These two protein chains interact to form a complex.

Residue-level contacts at the interface:
Residue L439 in chain A contacts residue L446 in chain B (closest heavy-atom distance 3.4 Å).
Residue E442 in chain A is in contact with residue G443 in chain B (closest heavy-atom distance 3.5 Å).
Residue E442 in chain A contacts residue A445 in chain B (closest heavy-atom distance 5.0 Å).
Residue G433 in chain A contacts residue R435 in chain B (closest heavy-atom distance 4.4 Å).
Residue S434 in chain A interacts with residue F436 in chain B (closest heavy-atom distance 5.0 Å).
Residue Y440 in chain A contacts residue L447 in chain B (closest heavy-atom distance 4.4 Å).
Residue I441 in chain A contacts residue A445 in chain B (closest heavy-atom distance 4.3 Å).
Residue F436 in chain A is in contact with residue F436 in chain B (closest heavy-atom distance 3.8 Å).
Residue G433 in chain A interacts with residue G433 in chain B (closest heavy-atom distance 4.0 Å).
Residue S434 in chain A is in contact with residue G433 in chain B (closest heavy-atom distance 3.5 Å).
Residue A445 in chain A interacts with residue I441 in chain B (closest heavy-atom distance 4.0 Å).
Residue I441 in chain A contacts residue L447 in chain B (closest heavy-atom distance 4.5 Å).
Residue K448 in chain A interacts with residue F436 in chain B (closest heavy-atom distance 3.9 Å).
Residue K448 in chain A is in contact with residue R435 in chain B (closest heavy-atom distance 4.6 Å).
Residue L447 in chain A contacts residue F436 in chain B (closest heavy-atom distance 4.7 Å).
Residue E442 in chain A interacts with residue E442 in chain B (closest heavy-atom distance 3.8 Å).
Residue Y440 in chain A interacts with residue A445 in chain B (closest heavy-atom distance 3.1 Å).
Residue S434 in chain A is in contact with residue S434 in chain B (closest heavy-atom distance 3.6 Å).
Residue R435 in chain A interacts with residue K448 in chain B (closest heavy-atom distance 5.0 Å).
Residue G443 in chain A is in contact with residue E442 in chain B (closest heavy-atom distance 3.6 Å).
Residue L446 in chain A is in contact with residue K438 in chain B (closest heavy-atom distance 3.5 Å).
Residue F436 in chain A contacts residue K448 in chain B (closest heavy-atom distance 3.6 Å).
Residue K444 in chain A is in contact with residue Y440 in chain B (closest heavy-atom distance 4.1 Å).
Residue K448 in chain A is in contact with residue K438 in chain B (closest heavy-atom distance 2.7 Å).
Residue L446 in chain A interacts with residue Y440 in chain B (closest heavy-atom distance 2.8 Å).
Residue L446 in chain A is in contact with residue L439 in chain B (closest heavy-atom distance 3.3 Å).
Residue K438 in chain A is in contact with residue L446 in chain B (closest heavy-atom distance 3.7 Å).
Residue L447 in chain A interacts with residue K438 in chain B (closest heavy-atom distance 3.4 Å).
Residue L439 in chain A contacts residue L447 in chain B (closest heavy-atom distance 4.2 Å).
Residue F436 in chain A contacts residue L447 in chain B (closest heavy-atom distance 4.3 Å).
Residue G443 in chain A contacts residue G443 in chain B (closest heavy-atom distance 4.8 Å).
Residue E442 in chain A interacts with residue K444 in chain B (closest heavy-atom distance 2.8 Å).
Residue E437 in chain A contacts residue K448 in chain B (closest heavy-atom distance 2.7 Å).
Residue S434 in chain A is in contact with residue R435 in chain B (closest heavy-atom distance 2.7 Å).
Residue R435 in chain A contacts residue G433 in chain B (closest heavy-atom distance 2.9 Å).
Residue L447 in chain A is in contact with residue I441 in chain B (closest heavy-atom distance 4.2 Å).
Residue F436 in chain A is in contact with residue S434 in chain B (closest heavy-atom distance 3.4 Å).
Residue Y440 in chain A interacts with residue K444 in chain B (closest heavy-atom distance 4.0 Å).
Residue Y440 in chain A is in contact with residue L446 in chain B (closest heavy-atom distance 2.8 Å).
Residue I441 in chain A contacts residue K444 in chain B (closest heavy-atom distance 3.4 Å).
Residue K444 in chain A contacts residue E442 in chain B (closest heavy-atom distance 3.0 Å).
Residue K448 in chain A interacts with residue L439 in chain B (closest heavy-atom distance 4.8 Å).
Residue K438 in chain A is in contact with residue L447 in chain B (closest heavy-atom distance 3.5 Å).
Residue K444 in chain A interacts with residue I441 in chain B (closest heavy-atom distance 3.5 Å).
Residue K448 in chain A is in contact with residue E437 in chain B (closest heavy-atom distance 3.0 Å).
Residue I441 in chain A contacts residue I441 in chain B (closest heavy-atom distance 3.8 Å).
Residue L447 in chain A contacts residue Y440 in chain B (closest heavy-atom distance 4.1 Å).
Residue L447 in chain A is in contact with residue L439 in chain B (closest heavy-atom distance 3.9 Å).
Residue R435 in chain A contacts residue S434 in chain B (closest heavy-atom distance 2.9 Å).
Residue A445 in chain A contacts residue Y440 in chain B (closest heavy-atom distance 3.1 Å).
Residue K438 in chain A is in contact with residue K448 in chain B (closest heavy-atom distance 2.8 Å).

Sequence of chain A:
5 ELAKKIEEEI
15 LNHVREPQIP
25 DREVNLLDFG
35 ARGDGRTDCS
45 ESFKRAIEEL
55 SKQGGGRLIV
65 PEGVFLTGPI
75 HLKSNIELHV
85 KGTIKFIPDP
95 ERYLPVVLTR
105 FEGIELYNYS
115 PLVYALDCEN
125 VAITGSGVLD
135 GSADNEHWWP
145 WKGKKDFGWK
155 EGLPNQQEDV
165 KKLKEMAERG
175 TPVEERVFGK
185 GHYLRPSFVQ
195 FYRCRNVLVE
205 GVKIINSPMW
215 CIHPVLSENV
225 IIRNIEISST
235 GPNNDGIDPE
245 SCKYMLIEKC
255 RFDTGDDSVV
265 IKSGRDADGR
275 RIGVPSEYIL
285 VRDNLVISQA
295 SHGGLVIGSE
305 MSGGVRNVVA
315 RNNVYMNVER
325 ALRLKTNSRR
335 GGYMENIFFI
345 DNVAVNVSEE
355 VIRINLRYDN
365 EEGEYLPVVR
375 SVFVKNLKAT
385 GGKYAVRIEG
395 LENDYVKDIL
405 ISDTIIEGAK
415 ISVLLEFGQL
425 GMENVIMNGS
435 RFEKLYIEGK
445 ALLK

Sequence of chain B:
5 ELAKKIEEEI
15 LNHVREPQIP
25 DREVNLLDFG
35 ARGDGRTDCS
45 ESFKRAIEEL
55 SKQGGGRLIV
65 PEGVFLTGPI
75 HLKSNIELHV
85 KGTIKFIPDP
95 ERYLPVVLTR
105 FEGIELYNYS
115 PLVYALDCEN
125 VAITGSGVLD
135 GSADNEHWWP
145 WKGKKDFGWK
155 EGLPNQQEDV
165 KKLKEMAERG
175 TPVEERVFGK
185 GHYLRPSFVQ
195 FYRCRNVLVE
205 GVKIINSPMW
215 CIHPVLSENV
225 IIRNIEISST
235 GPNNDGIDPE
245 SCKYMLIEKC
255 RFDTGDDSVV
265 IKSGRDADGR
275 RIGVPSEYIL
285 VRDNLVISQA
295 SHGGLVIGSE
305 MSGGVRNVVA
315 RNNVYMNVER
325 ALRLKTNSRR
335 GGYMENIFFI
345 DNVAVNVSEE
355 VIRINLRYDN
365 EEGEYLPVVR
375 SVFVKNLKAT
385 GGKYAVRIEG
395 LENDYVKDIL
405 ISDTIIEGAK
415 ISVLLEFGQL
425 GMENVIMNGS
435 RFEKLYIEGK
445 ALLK